Sequence of the first protein:
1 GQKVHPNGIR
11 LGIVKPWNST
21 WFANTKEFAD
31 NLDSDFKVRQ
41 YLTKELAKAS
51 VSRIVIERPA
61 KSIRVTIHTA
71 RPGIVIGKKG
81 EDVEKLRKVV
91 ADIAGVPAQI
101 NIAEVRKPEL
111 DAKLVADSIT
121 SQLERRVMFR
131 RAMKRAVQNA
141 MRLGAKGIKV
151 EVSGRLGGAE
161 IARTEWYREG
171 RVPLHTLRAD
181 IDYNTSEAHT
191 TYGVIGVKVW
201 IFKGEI

Sequence of the second protein:
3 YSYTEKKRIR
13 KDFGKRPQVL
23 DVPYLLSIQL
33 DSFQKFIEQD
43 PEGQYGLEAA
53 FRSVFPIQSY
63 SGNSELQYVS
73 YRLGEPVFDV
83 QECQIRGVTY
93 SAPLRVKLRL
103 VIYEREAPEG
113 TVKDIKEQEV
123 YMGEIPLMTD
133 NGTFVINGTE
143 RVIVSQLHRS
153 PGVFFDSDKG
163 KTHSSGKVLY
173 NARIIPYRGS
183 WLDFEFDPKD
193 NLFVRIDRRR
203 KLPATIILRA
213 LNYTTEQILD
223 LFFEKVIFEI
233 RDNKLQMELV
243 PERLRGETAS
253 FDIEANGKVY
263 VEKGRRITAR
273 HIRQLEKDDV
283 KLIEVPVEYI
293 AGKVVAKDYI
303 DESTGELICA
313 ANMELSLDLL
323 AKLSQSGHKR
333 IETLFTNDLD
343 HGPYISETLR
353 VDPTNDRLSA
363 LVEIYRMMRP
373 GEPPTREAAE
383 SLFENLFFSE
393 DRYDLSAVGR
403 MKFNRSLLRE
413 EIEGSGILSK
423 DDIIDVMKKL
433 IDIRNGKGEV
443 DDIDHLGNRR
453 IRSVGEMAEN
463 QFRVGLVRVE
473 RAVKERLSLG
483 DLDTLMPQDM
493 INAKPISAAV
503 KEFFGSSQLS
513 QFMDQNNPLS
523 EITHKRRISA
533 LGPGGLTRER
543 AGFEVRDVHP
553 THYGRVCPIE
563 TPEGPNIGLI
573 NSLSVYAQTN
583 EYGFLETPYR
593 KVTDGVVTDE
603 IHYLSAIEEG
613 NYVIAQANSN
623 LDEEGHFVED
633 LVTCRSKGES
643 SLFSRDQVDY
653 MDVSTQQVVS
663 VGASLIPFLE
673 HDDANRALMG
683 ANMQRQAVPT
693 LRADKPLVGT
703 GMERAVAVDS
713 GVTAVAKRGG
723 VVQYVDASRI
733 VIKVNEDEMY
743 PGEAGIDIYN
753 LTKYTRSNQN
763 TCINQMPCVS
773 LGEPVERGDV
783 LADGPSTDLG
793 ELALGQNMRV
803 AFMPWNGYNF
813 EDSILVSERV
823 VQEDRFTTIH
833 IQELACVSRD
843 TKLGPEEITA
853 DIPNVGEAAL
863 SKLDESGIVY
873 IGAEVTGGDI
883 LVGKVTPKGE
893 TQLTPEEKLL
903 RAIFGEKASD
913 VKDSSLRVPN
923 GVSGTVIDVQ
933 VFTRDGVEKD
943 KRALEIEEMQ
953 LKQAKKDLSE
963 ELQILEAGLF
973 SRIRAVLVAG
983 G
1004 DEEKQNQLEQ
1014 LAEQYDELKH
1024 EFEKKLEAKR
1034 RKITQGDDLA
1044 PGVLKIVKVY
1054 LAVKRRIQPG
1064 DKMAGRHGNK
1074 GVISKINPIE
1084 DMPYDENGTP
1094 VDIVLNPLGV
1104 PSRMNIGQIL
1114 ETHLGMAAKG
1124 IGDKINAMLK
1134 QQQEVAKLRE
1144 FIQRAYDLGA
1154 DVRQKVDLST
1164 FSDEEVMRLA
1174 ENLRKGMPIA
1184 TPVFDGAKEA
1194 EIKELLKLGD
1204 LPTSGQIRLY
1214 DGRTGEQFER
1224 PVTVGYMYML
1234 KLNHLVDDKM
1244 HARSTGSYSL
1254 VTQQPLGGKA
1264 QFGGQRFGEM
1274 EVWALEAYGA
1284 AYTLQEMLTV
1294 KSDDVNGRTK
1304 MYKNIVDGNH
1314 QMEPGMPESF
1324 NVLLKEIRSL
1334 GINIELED

Interface contacts:
Residue I873 in the second protein interacts with residue K79 in the first protein (closest heavy-atom distance 3.4 Å).
Residue E867 in the second protein is in contact with residue R71 in the first protein (closest heavy-atom distance 3.0 Å).
Residue L865 in the second protein interacts with residue I74 in the first protein (closest heavy-atom distance 3.8 Å).
Residue I905 in the second protein contacts residue Q122 in the first protein (closest heavy-atom distance 2.0 Å).
Residue G858 in the second protein is in contact with residue E109 in the first protein (closest heavy-atom distance 2.6 Å).
Residue L865 in the second protein is in contact with residue G73 in the first protein (closest heavy-atom distance 2.7 Å).
Residue F906 in the second protein interacts with residue V127 in the first protein (closest heavy-atom distance 2.9 Å).
Residue R903 in the second protein is in contact with residue R125 in the first protein (closest heavy-atom distance 2.5 Å).
Residue L901 in the second protein is in contact with residue R126 in the first protein (closest heavy-atom distance 2.6 Å).
Residue E950 in the second protein interacts with residue K78 in the first protein (closest heavy-atom distance 2.6 Å).
Residue A860 in the second protein contacts residue V105 in the first protein (closest heavy-atom distance 3.8 Å).
Residue A904 in the second protein contacts residue R126 in the first protein (closest heavy-atom distance 1.9 Å).
Residue R944 in the second protein contacts residue K79 in the first protein (closest heavy-atom distance 1.6 Å).
Residue L901 in the second protein interacts with residue V127 in the first protein (closest heavy-atom distance 2.7 Å).
Residue L862 in the second protein contacts residue A70 in the first protein (closest heavy-atom distance 2.8 Å).
Residue D866 in the second protein interacts with residue G73 in the first protein (closest heavy-atom distance 2.6 Å).
Residue E859 in the second protein interacts with residue R71 in the first protein (closest heavy-atom distance 3.9 Å).
Residue E859 in the second protein interacts with residue P108 in the first protein (closest heavy-atom distance 1.5 Å).
Residue S863 in the second protein contacts residue A70 in the first protein (closest heavy-atom distance 2.0 Å).
Residue E859 in the second protein contacts residue A70 in the first protein (closest heavy-atom distance 1.6 Å).
Residue K943 in the second protein interacts with residue D82 in the first protein (closest heavy-atom distance 2.8 Å).
Residue L865 in the second protein is in contact with residue P72 in the first protein (closest heavy-atom distance 4.0 Å).
Residue L862 in the second protein is in contact with residue R71 in the first protein (closest heavy-atom distance 2.3 Å).
Residue A860 in the second protein contacts residue K107 in the first protein (closest heavy-atom distance 3.4 Å).
Residue A860 in the second protein interacts with residue P108 in the first protein (closest heavy-atom distance 2.4 Å).
Residue K864 in the second protein is in contact with residue P72 in the first protein (closest heavy-atom distance 3.3 Å).
Residue S863 in the second protein interacts with residue G73 in the first protein (closest heavy-atom distance 3.4 Å).
Residue S863 in the second protein contacts residue P72 in the first protein (closest heavy-atom distance 1.1 Å).
Residue E859 in the second protein is in contact with residue V105 in the first protein (closest heavy-atom distance 3.9 Å).
Residue A904 in the second protein contacts residue E124 in the first protein (closest heavy-atom distance 3.8 Å).
Residue L902 in the second protein contacts residue V127 in the first protein (closest heavy-atom distance 3.7 Å).
Residue E867 in the second protein is in contact with residue I74 in the first protein (closest heavy-atom distance 2.8 Å).
Residue E859 in the second protein contacts residue L114 in the first protein (closest heavy-atom distance 3.5 Å).
Residue I905 in the second protein is in contact with residue V127 in the first protein (closest heavy-atom distance 0.9 Å).
Residue D866 in the second protein interacts with residue I74 in the first protein (closest heavy-atom distance 3.0 Å).
Residue F906 in the second protein interacts with residue Q122 in the first protein (closest heavy-atom distance 3.2 Å).
Residue I905 in the second protein contacts residue L123 in the first protein (closest heavy-atom distance 4.0 Å).
Residue K943 in the second protein contacts residue G77 in the first protein (closest heavy-atom distance 3.2 Å).
Residue L901 in the second protein interacts with residue M128 in the first protein (closest heavy-atom distance 3.7 Å).
Residue K943 in the second protein interacts with residue K78 in the first protein (closest heavy-atom distance 3.0 Å).
Residue I905 in the second protein interacts with residue R126 in the first protein (closest heavy-atom distance 3.2 Å).
Residue L865 in the second protein is in contact with residue R71 in the first protein (closest heavy-atom distance 2.5 Å).
Residue D866 in the second protein contacts residue R71 in the first protein (closest heavy-atom distance 1.9 Å).
Residue E867 in the second protein is in contact with residue G73 in the first protein (closest heavy-atom distance 3.0 Å).
Residue S863 in the second protein is in contact with residue R71 in the first protein (closest heavy-atom distance 3.5 Å).
Residue K900 in the second protein contacts residue R126 in the first protein (closest heavy-atom distance 3.4 Å).
Residue E947 in the second protein is in contact with residue G77 in the first protein (closest heavy-atom distance 2.9 Å).
Residue E947 in the second protein interacts with residue K79 in the first protein (closest heavy-atom distance 1.5 Å).
Residue I905 in the second protein interacts with residue R125 in the first protein (closest heavy-atom distance 2.7 Å).
Residue S863 in the second protein contacts residue E104 in the first protein (closest heavy-atom distance 2.8 Å).
Residue L862 in the second protein contacts residue P72 in the first protein (closest heavy-atom distance 3.1 Å).
Residue K943 in the second protein interacts with residue E81 in the first protein (closest heavy-atom distance 3.7 Å).
Residue A904 in the second protein interacts with residue R125 in the first protein (closest heavy-atom distance 1.0 Å).
Residue A904 in the second protein is in contact with residue Q122 in the first protein (closest heavy-atom distance 2.6 Å).
Residue G858 in the second protein is in contact with residue P108 in the first protein (closest heavy-atom distance 2.6 Å).
Residue K864 in the second protein is in contact with residue E104 in the first protein (closest heavy-atom distance 3.4 Å).
Residue A904 in the second protein interacts with residue V127 in the first protein (closest heavy-atom distance 2.2 Å).
Residue S863 in the second protein contacts residue T69 in the first protein (closest heavy-atom distance 3.8 Å).
Residue E947 in the second protein is in contact with residue K78 in the first protein (closest heavy-atom distance 1.0 Å).
Residue G907 in the second protein is in contact with residue R125 in the first protein (closest heavy-atom distance 3.4 Å).

The following describes two proteins that form a bound complex.